This data describes a binding interaction between two proteins.

Sequence of the first protein:
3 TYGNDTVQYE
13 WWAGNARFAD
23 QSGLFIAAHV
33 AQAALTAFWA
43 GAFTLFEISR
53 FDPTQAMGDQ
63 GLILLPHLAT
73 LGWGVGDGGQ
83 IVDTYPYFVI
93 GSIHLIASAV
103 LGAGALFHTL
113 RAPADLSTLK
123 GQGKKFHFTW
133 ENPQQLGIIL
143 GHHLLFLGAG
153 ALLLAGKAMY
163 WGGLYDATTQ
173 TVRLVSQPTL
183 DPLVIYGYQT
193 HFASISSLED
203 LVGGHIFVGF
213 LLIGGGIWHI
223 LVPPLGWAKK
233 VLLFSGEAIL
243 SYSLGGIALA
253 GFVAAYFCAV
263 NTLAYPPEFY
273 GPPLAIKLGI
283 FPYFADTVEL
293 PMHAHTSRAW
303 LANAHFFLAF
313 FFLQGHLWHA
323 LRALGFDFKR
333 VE

Sequence of the second protein:
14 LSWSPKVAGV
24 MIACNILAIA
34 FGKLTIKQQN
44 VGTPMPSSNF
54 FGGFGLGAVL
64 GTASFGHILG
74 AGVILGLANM

Interface contacts:
Residue R332 in the first protein interacts with residue S50 in the second protein (closest heavy-atom distance 4.7 Å).
Residue R332 in the first protein contacts residue N52 in the second protein (closest heavy-atom distance 4.4 Å).